These two protein chains interact to form a complex.

Residue-level contacts at the interface:
Residue E76 in chain A is in contact with residue L28 in chain B (closest heavy-atom distance 3.9 Å).
Residue V25 in chain A is in contact with residue G74 in chain B (closest heavy-atom distance 3.6 Å).
Residue Y78 in chain A contacts residue L28 in chain B (closest heavy-atom distance 3.4 Å).
Residue D57 in chain A contacts residue G74 in chain B (closest heavy-atom distance 3.2 Å).
Residue F72 in chain A is in contact with residue E56 in chain B (closest heavy-atom distance 3.3 Å).
Residue Y130 in chain A interacts with residue L58 in chain B (closest heavy-atom distance 3.8 Å).
Residue V25 in chain A is in contact with residue A29 in chain B (closest heavy-atom distance 3.8 Å).
Residue V25 in chain A is in contact with residue D100 in chain B (closest heavy-atom distance 3.0 Å).
Residue E26 in chain A contacts residue A29 in chain B (closest heavy-atom distance 3.7 Å).
Residue Y71 in chain A contacts residue R73 in chain B (closest heavy-atom distance 3.8 Å).
Residue F72 in chain A interacts with residue D57 in chain B (closest heavy-atom distance 3.2 Å).
Residue D57 in chain A contacts residue G75 in chain B (closest heavy-atom distance 3.4 Å).
Residue G74 in chain A contacts residue G74 in chain B (closest heavy-atom distance 3.6 Å).
Residue E76 in chain A is in contact with residue A29 in chain B (closest heavy-atom distance 3.3 Å).
Residue K132 in chain A is in contact with residue F32 in chain B (closest heavy-atom distance 3.3 Å).
Residue L58 in chain A interacts with residue R73 in chain B (closest heavy-atom distance 3.4 Å).
Residue Y71 in chain A interacts with residue K67 in chain B (closest heavy-atom distance 3.8 Å).
Residue Y71 in chain A is in contact with residue Y71 in chain B (closest heavy-atom distance 3.2 Å).
Residue F72 in chain A contacts residue L58 in chain B (closest heavy-atom distance 3.7 Å).
Residue G75 in chain A interacts with residue K31 in chain B (closest heavy-atom distance 3.8 Å).
Residue G136 in chain A contacts residue D60 in chain B (closest heavy-atom distance 3.3 Å).
Residue L22 in chain A is in contact with residue Q27 in chain B (closest heavy-atom distance 3.6 Å).
Residue F72 in chain A contacts residue G59 in chain B (closest heavy-atom distance 3.4 Å).
Residue G75 in chain A is in contact with residue G30 in chain B (closest heavy-atom distance 3.6 Å).
Residue Y71 in chain A is in contact with residue A68 in chain B (closest heavy-atom distance 3.9 Å).
Residue T134 in chain A interacts with residue E96 in chain B (closest heavy-atom distance 3.1 Å).
Residue Y71 in chain A is in contact with residue D57 in chain B (closest heavy-atom distance 3.8 Å).
Residue N23 in chain A interacts with residue D102 in chain B (closest heavy-atom distance 3.3 Å).
Residue G24 in chain A contacts residue Q27 in chain B (closest heavy-atom distance 3.3 Å).
Residue G75 in chain A contacts residue D60 in chain B (closest heavy-atom distance 3.8 Å).
Residue F72 in chain A contacts residue D60 in chain B (closest heavy-atom distance 3.7 Å).
Residue A133 in chain A contacts residue F32 in chain B (closest heavy-atom distance 3.9 Å).
Residue A68 in chain A is in contact with residue L58 in chain B (closest heavy-atom distance 3.5 Å).
Residue Q135 in chain A interacts with residue D60 in chain B (closest heavy-atom distance 3.4 Å).
Residue E26 in chain A contacts residue L28 in chain B (closest heavy-atom distance 3.2 Å).
Residue G24 in chain A contacts residue A101 in chain B (closest heavy-atom distance 3.9 Å).
Residue E76 in chain A is in contact with residue E96 in chain B (closest heavy-atom distance 3.5 Å).
Residue L58 in chain A is in contact with residue G74 in chain B (closest heavy-atom distance 3.8 Å).
Residue L58 in chain A is in contact with residue F72 in chain B (closest heavy-atom distance 3.6 Å).
Residue Y130 in chain A is in contact with residue M61 in chain B (closest heavy-atom distance 3.6 Å).
Residue F72 in chain A contacts residue K67 in chain B (closest heavy-atom distance 3.8 Å).
Residue N23 in chain A interacts with residue G24 in chain B (closest heavy-atom distance 3.5 Å).
Residue G74 in chain A contacts residue Y78 in chain B (closest heavy-atom distance 3.1 Å).
Residue A133 in chain A is in contact with residue M61 in chain B (closest heavy-atom distance 3.6 Å).
Residue K132 in chain A is in contact with residue K41 in chain B (closest heavy-atom distance 3.8 Å).
Residue Y78 in chain A interacts with residue A29 in chain B (closest heavy-atom distance 3.5 Å).
Residue E76 in chain A contacts residue G30 in chain B (closest heavy-atom distance 3.4 Å).
Residue Y130 in chain A interacts with residue N38 in chain B (closest heavy-atom distance 3.9 Å).
Residue T134 in chain A interacts with residue D60 in chain B (closest heavy-atom distance 3.2 Å).
Residue E26 in chain A interacts with residue Q27 in chain B (closest heavy-atom distance 3.5 Å).
Residue Y130 in chain A contacts residue G59 in chain B (closest heavy-atom distance 3.4 Å).
Residue G75 in chain A interacts with residue A29 in chain B (closest heavy-atom distance 3.3 Å).
Residue R73 in chain A interacts with residue R73 in chain B (closest heavy-atom distance 3.6 Å).
Residue E56 in chain A interacts with residue G74 in chain B (closest heavy-atom distance 3.6 Å).
Residue F70 in chain A interacts with residue L58 in chain B (closest heavy-atom distance 3.4 Å).
Residue G24 in chain A contacts residue D100 in chain B (closest heavy-atom distance 3.4 Å).
Residue N23 in chain A interacts with residue D100 in chain B (closest heavy-atom distance 3.3 Å).
Residue N23 in chain A is in contact with residue V25 in chain B (closest heavy-atom distance 3.6 Å).
Residue G74 in chain A is in contact with residue E56 in chain B (closest heavy-atom distance 3.2 Å).
Residue T134 in chain A interacts with residue F32 in chain B (closest heavy-atom distance 3.4 Å).

Sequence of chain B:
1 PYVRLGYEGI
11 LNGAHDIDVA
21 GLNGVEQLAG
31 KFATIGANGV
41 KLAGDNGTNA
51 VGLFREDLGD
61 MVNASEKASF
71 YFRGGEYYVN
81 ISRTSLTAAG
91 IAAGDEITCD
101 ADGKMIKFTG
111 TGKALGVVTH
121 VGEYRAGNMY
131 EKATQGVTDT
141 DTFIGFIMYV

Sequence of chain A:
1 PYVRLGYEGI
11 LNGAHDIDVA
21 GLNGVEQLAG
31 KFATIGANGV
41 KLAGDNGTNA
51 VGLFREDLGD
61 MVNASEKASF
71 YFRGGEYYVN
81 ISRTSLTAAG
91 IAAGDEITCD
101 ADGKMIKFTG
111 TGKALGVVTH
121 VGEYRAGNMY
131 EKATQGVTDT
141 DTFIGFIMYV